This data describes a binding interaction between two proteins.

Sequence of chain A:
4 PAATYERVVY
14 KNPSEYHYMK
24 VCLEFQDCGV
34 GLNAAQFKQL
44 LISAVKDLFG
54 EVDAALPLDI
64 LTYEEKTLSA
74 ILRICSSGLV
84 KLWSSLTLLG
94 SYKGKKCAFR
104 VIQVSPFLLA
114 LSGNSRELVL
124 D

Residue-level contacts at the interface:
Residue I261 in chain B is in contact with residue D62 in chain A (closest heavy-atom distance 3.4 Å).
Residue H13 in chain B is in contact with residue N15 in chain A (closest heavy-atom distance 3.1 Å).
Residue E336 in chain B contacts residue S118 in chain A (closest heavy-atom distance 2.7 Å).
Residue N21 in chain B is in contact with residue A6 in chain A (closest heavy-atom distance 3.8 Å).
Residue F260 in chain B interacts with residue A37 in chain A (closest heavy-atom distance 3.6 Å).
Residue N259 in chain B contacts residue A38 in chain A (closest heavy-atom distance 3.8 Å).
Residue Y40 in chain B is in contact with residue L121 in chain A (closest heavy-atom distance 3.1 Å).
Residue F241 in chain B contacts residue F110 in chain A (closest heavy-atom distance 3.7 Å).
Residue C17 in chain B is in contact with residue V11 in chain A (closest heavy-atom distance 3.3 Å).
Residue Q315 in chain B is in contact with residue A113 in chain A (closest heavy-atom distance 3.4 Å).
Residue H13 in chain B interacts with residue H20 in chain A (closest heavy-atom distance 3.6 Å).
Residue K19 in chain B interacts with residue Y8 in chain A (closest heavy-atom distance 3.2 Å).
Residue L7 in chain B interacts with residue K84 in chain A (closest heavy-atom distance 3.9 Å).
Residue E18 in chain B interacts with residue Y8 in chain A (closest heavy-atom distance 3.1 Å).
Residue T263 in chain B is in contact with residue R76 in chain A (closest heavy-atom distance 2.6 Å).
Residue L238 in chain B contacts residue P16 in chain A (closest heavy-atom distance 3.7 Å).
Residue L7 in chain B is in contact with residue V83 in chain A (closest heavy-atom distance 3.3 Å).
Residue Y97 in chain B contacts residue V122 in chain A (closest heavy-atom distance 2.8 Å).
Residue S262 in chain B is in contact with residue D62 in chain A (closest heavy-atom distance 3.5 Å).
Residue R8 in chain B interacts with residue S80 in chain A (closest heavy-atom distance 3.7 Å).
Residue L15 in chain B is in contact with residue Y13 in chain A (closest heavy-atom distance 3.4 Å).
Residue K19 in chain B interacts with residue T7 in chain A (closest heavy-atom distance 3.4 Å).
Residue Q315 in chain B interacts with residue N117 in chain A (closest heavy-atom distance 3.4 Å).
Residue E18 in chain B is in contact with residue R10 in chain A (closest heavy-atom distance 3.3 Å).
Residue D348 in chain B contacts residue A5 in chain A (closest heavy-atom distance 3.0 Å).
Residue S225 in chain B is in contact with residue A5 in chain A (closest heavy-atom distance 3.8 Å).
Residue V251 in chain B is in contact with residue L64 in chain A (closest heavy-atom distance 3.8 Å).
Residue G245 in chain B interacts with residue L111 in chain A (closest heavy-atom distance 3.0 Å).
Residue V16 in chain B contacts residue V11 in chain A (closest heavy-atom distance 3.6 Å).
Residue V16 in chain B contacts residue R10 in chain A (closest heavy-atom distance 3.5 Å).
Residue P363 in chain B is in contact with residue R10 in chain A (closest heavy-atom distance 3.4 Å).
Residue E18 in chain B contacts residue E9 in chain A (closest heavy-atom distance 3.7 Å).
Residue E336 in chain B is in contact with residue A113 in chain A (closest heavy-atom distance 3.4 Å).
Residue S249 in chain B interacts with residue S115 in chain A (closest heavy-atom distance 3.3 Å).
Residue L338 in chain B interacts with residue L112 in chain A (closest heavy-atom distance 3.7 Å).
Residue F248 in chain B contacts residue L112 in chain A (closest heavy-atom distance 3.6 Å).
Residue L15 in chain B contacts residue P16 in chain A (closest heavy-atom distance 3.7 Å).
Residue Q315 in chain B contacts residue L112 in chain A (closest heavy-atom distance 3.6 Å).
Residue D242 in chain B contacts residue Y21 in chain A (closest heavy-atom distance 3.4 Å).
Residue R8 in chain B interacts with residue K84 in chain A (closest heavy-atom distance 3.6 Å).
Residue I261 in chain B contacts residue K41 in chain A (closest heavy-atom distance 3.4 Å).
Residue L15 in chain B is in contact with residue F110 in chain A (closest heavy-atom distance 3.6 Å).
Residue I261 in chain B contacts residue L61 in chain A (closest heavy-atom distance 3.9 Å).
Residue S313 in chain B contacts residue L112 in chain A (closest heavy-atom distance 3.9 Å).
Residue S249 in chain B interacts with residue I74 in chain A (closest heavy-atom distance 3.6 Å).
Residue L7 in chain B contacts residue S80 in chain A (closest heavy-atom distance 3.6 Å).
Residue R41 in chain B contacts residue G116 in chain A (closest heavy-atom distance 3.4 Å).
Residue R41 in chain B interacts with residue L112 in chain A (closest heavy-atom distance 3.5 Å).
Residue Y40 in chain B interacts with residue N117 in chain A (closest heavy-atom distance 3.3 Å).
Residue T263 in chain B interacts with residue D62 in chain A (closest heavy-atom distance 3.5 Å).
Residue P11 in chain B contacts residue H20 in chain A (closest heavy-atom distance 3.5 Å).
Residue F260 in chain B is in contact with residue K41 in chain A (closest heavy-atom distance 3.8 Å).
Residue H13 in chain B contacts residue S17 in chain A (closest heavy-atom distance 3.3 Å).
Residue K333 in chain B interacts with residue W86 in chain A (closest heavy-atom distance 3.6 Å).
Residue V251 in chain B is in contact with residue T65 in chain A (closest heavy-atom distance 3.9 Å).
Residue N259 in chain B interacts with residue K41 in chain A (closest heavy-atom distance 3.3 Å).
Residue H13 in chain B interacts with residue P109 in chain A (closest heavy-atom distance 3.5 Å).
Residue A246 in chain B contacts residue L111 in chain A (closest heavy-atom distance 3.8 Å).
Residue D242 in chain B interacts with residue L111 in chain A (closest heavy-atom distance 3.7 Å).
Residue K19 in chain B contacts residue E9 in chain A (closest heavy-atom distance 3.9 Å).

Sequence of chain B:
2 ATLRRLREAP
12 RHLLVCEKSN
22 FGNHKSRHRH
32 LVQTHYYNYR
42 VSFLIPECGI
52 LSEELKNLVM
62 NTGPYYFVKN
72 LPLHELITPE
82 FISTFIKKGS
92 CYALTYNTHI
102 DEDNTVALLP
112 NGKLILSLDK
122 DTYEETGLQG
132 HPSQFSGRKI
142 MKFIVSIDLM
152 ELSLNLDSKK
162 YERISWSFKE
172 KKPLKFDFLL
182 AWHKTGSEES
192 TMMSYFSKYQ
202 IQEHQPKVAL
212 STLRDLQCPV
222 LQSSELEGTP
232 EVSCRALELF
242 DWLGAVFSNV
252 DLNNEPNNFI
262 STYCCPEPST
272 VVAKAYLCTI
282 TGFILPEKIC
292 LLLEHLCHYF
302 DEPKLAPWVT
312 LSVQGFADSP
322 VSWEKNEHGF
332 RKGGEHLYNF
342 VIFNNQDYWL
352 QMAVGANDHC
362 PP